Sequence of chain B:
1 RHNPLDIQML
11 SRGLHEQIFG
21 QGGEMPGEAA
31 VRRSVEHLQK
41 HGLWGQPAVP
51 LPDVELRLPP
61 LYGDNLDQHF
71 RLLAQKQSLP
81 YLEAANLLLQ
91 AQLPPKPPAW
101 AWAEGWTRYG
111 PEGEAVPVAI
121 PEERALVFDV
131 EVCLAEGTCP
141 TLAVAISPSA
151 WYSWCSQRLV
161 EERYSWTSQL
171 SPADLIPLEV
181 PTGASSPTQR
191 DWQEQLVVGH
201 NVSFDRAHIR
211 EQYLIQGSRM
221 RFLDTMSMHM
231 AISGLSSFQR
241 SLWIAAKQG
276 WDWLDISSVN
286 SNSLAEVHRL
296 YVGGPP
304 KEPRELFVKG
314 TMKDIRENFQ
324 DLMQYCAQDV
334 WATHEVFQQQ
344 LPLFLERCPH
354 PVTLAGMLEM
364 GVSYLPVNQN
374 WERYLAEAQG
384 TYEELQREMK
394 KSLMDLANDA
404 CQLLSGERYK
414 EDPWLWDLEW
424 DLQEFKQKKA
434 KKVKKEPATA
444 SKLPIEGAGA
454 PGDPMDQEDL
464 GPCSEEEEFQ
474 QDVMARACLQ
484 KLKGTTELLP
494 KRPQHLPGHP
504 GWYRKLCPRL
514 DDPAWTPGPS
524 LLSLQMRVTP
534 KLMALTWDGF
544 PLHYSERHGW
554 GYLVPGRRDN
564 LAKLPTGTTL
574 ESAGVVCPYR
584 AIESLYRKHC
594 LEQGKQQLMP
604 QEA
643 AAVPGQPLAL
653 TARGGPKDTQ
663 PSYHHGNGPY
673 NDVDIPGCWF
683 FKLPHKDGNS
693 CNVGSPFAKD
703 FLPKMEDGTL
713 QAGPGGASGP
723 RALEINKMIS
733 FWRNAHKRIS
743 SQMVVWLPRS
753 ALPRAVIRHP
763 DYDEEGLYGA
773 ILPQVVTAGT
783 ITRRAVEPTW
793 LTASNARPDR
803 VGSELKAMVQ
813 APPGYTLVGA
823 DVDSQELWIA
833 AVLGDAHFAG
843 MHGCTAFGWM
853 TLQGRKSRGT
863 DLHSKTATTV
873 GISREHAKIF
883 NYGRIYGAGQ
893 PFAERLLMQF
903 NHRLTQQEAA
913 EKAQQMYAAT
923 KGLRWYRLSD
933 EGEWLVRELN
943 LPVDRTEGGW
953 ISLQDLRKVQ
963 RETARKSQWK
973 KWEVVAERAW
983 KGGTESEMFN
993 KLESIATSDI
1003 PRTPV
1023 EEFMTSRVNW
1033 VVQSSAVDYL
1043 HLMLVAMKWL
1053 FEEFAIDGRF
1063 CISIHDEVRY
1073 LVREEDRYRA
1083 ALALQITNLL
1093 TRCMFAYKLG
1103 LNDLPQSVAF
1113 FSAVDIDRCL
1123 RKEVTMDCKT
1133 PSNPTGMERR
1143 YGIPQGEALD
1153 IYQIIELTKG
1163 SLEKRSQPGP

Contacts between the two chains:
Residue L482 in chain B is in contact with residue L344 in chain A (closest heavy-atom distance 3.3 Å).
Residue K508 in chain B is in contact with residue S423 in chain A (closest heavy-atom distance 3.9 Å).
Residue L482 in chain B is in contact with residue G343 in chain A (closest heavy-atom distance 3.1 Å).
Residue E387 in chain B interacts with residue Q203 in chain A (closest heavy-atom distance 3.9 Å).
Residue E490 in chain B interacts with residue H409 in chain A (closest heavy-atom distance 2.8 Å).
Residue L509 in chain B contacts residue S423 in chain A (closest heavy-atom distance 2.5 Å).
Residue P716 in chain B is in contact with residue R305 in chain A (closest heavy-atom distance 2.8 Å).
Residue R1141 in chain B contacts residue N229 in chain A (closest heavy-atom distance 3.5 Å).
Residue D475 in chain B contacts residue N346 in chain A (closest heavy-atom distance 2.9 Å).
Residue R1141 in chain B is in contact with residue D219 in chain A (closest heavy-atom distance 1.9 Å).
Residue K486 in chain B interacts with residue I410 in chain A (closest heavy-atom distance 2.9 Å).
Residue W417 in chain B contacts residue T403 in chain A (closest heavy-atom distance 2.9 Å).
Residue R1141 in chain B contacts residue D195 in chain A (closest heavy-atom distance 2.3 Å).
Residue G717 in chain B is in contact with residue E300 in chain A (closest heavy-atom distance 2.7 Å).
Residue T489 in chain B is in contact with residue L394 in chain A (closest heavy-atom distance 2.8 Å).
Residue G717 in chain B interacts with residue R305 in chain A (closest heavy-atom distance 2.4 Å).
Residue R1141 in chain B is in contact with residue K227 in chain A (closest heavy-atom distance 3.6 Å).
Residue G717 in chain B interacts with residue T304 in chain A (closest heavy-atom distance 2.2 Å).
Residue L421 in chain B interacts with residue M404 in chain A (closest heavy-atom distance 4.0 Å).
Residue L485 in chain B is in contact with residue V340 in chain A (closest heavy-atom distance 3.5 Å).
Residue G718 in chain B interacts with residue T304 in chain A (closest heavy-atom distance 3.4 Å).
Residue P493 in chain B interacts with residue L394 in chain A (closest heavy-atom distance 3.1 Å).
Residue E391 in chain B is in contact with residue R206 in chain A (closest heavy-atom distance 3.4 Å).
Residue Q405 in chain B interacts with residue M404 in chain A (closest heavy-atom distance 3.6 Å).
Residue K494 in chain B contacts residue K412 in chain A (closest heavy-atom distance 3.2 Å).
Residue E387 in chain B interacts with residue R206 in chain A (closest heavy-atom distance 2.8 Å).
Residue W505 in chain B is in contact with residue F416 in chain A (closest heavy-atom distance 3.8 Å).
Residue N401 in chain B is in contact with residue T402 in chain A (closest heavy-atom distance 2.8 Å).
Residue W505 in chain B interacts with residue K419 in chain A (closest heavy-atom distance 3.3 Å).
Residue G717 in chain B contacts residue S302 in chain A (closest heavy-atom distance 3.7 Å).
Residue L492 in chain B contacts residue L394 in chain A (closest heavy-atom distance 3.8 Å).
Residue E391 in chain B is in contact with residue P212 in chain A (closest heavy-atom distance 3.5 Å).
Residue G717 in chain B contacts residue F303 in chain A (closest heavy-atom distance 3.9 Å).
Residue D420 in chain B is in contact with residue M404 in chain A (closest heavy-atom distance 3.7 Å).
Residue H502 in chain B interacts with residue K412 in chain A (closest heavy-atom distance 3.9 Å).
Residue K486 in chain B interacts with residue H409 in chain A (closest heavy-atom distance 3.6 Å).
Residue Q405 in chain B interacts with residue T402 in chain A (closest heavy-atom distance 2.1 Å).
Residue D424 in chain B contacts residue M404 in chain A (closest heavy-atom distance 3.5 Å).
Residue D402 in chain B interacts with residue K315 in chain A (closest heavy-atom distance 2.8 Å).
Residue C510 in chain B interacts with residue Y420 in chain A (closest heavy-atom distance 3.5 Å).
Residue Q405 in chain B interacts with residue T403 in chain A (closest heavy-atom distance 3.5 Å).
Residue L509 in chain B contacts residue A424 in chain A (closest heavy-atom distance 3.3 Å).
Residue R1142 in chain B is in contact with residue D195 in chain A (closest heavy-atom distance 3.1 Å).
Residue R1142 in chain B interacts with residue R199 in chain A (closest heavy-atom distance 3.9 Å).
Residue E380 in chain B is in contact with residue R199 in chain A (closest heavy-atom distance 3.7 Å).
Residue R479 in chain B interacts with residue E350 in chain A (closest heavy-atom distance 2.8 Å).
Residue A537 in chain B contacts residue R305 in chain A (closest heavy-atom distance 2.9 Å).
Residue L485 in chain B is in contact with residue L390 in chain A (closest heavy-atom distance 3.1 Å).
Residue L482 in chain B contacts residue V340 in chain A (closest heavy-atom distance 2.9 Å).
Residue L492 in chain B interacts with residue G393 in chain A (closest heavy-atom distance 2.5 Å).
Residue D398 in chain B interacts with residue K315 in chain A (closest heavy-atom distance 3.2 Å).
Residue E471 in chain B interacts with residue N346 in chain A (closest heavy-atom distance 3.7 Å).
Residue R1142 in chain B contacts residue L198 in chain A (closest heavy-atom distance 2.8 Å).
Residue L509 in chain B contacts residue Y420 in chain A (closest heavy-atom distance 2.8 Å).
Residue W417 in chain B contacts residue M404 in chain A (closest heavy-atom distance 3.5 Å).
Residue G504 in chain B contacts residue K419 in chain A (closest heavy-atom distance 3.1 Å).
Residue A719 in chain B interacts with residue E300 in chain A (closest heavy-atom distance 3.4 Å).
Residue T489 in chain B interacts with residue H409 in chain A (closest heavy-atom distance 2.8 Å).
Residue P716 in chain B is in contact with residue T304 in chain A (closest heavy-atom distance 2.9 Å).
Residue A478 in chain B is in contact with residue Q342 in chain A (closest heavy-atom distance 2.8 Å).

Sequence of chain A:
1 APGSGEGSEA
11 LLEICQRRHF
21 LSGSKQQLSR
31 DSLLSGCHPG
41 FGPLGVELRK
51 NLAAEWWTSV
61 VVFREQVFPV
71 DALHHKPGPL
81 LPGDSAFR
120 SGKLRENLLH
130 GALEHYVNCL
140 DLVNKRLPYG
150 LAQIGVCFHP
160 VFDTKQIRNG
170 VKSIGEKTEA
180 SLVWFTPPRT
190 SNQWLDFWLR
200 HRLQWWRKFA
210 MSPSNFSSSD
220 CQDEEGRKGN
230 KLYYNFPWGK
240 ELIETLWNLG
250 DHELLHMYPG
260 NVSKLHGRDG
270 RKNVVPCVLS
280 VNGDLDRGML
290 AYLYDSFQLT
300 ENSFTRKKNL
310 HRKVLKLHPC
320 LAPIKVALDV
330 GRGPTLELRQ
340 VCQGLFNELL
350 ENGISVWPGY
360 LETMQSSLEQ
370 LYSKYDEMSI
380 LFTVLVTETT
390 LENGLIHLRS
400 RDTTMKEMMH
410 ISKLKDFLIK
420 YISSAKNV

These two protein chains interact to form a complex.